The following describes two proteins that form a bound complex.

Sequence of chain A:
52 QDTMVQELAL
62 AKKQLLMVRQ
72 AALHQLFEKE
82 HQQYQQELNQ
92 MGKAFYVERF

Contacts between the two chains:
Residue I124 in chain B interacts with residue Q65 in chain A (closest heavy-atom distance 3.7 Å).
Residue E117 in chain B interacts with residue M55 in chain A (closest heavy-atom distance 3.8 Å).
Residue I124 in chain B interacts with residue L66 in chain A (closest heavy-atom distance 4.7 Å).
Residue E117 in chain B contacts residue L59 in chain A (closest heavy-atom distance 4.1 Å).
Residue I124 in chain B contacts residue A62 in chain A (closest heavy-atom distance 4.5 Å).
Residue L115 in chain B interacts with residue L59 in chain A (closest heavy-atom distance 4.2 Å).
Residue I124 in chain B is in contact with residue V69 in chain A (closest heavy-atom distance 4.6 Å).
Residue L115 in chain B is in contact with residue K63 in chain A (closest heavy-atom distance 4.1 Å).
Residue L114 in chain B is in contact with residue R70 in chain A (closest heavy-atom distance 4.7 Å).
Residue L115 in chain B interacts with residue L66 in chain A (closest heavy-atom distance 4.0 Å).
Residue N116 in chain B is in contact with residue L59 in chain A (closest heavy-atom distance 3.6 Å).
Residue V120 in chain B contacts residue L59 in chain A (closest heavy-atom distance 4.9 Å).
Residue L115 in chain B is in contact with residue A62 in chain A (closest heavy-atom distance 4.4 Å).

Sequence of chain B:
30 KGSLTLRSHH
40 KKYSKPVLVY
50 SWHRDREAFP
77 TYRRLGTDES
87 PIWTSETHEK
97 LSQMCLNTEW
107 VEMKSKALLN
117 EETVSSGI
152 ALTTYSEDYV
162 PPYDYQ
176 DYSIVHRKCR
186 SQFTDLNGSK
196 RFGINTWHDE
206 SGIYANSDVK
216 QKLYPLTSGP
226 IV